Interface contacts:
Residue S87 in the first protein is in contact with residue V17 in the second protein (closest heavy-atom distance 3.1 Å).
Residue I90 in the first protein contacts residue T14 in the second protein (closest heavy-atom distance 2.8 Å).
Residue I86 in the first protein interacts with residue V17 in the second protein (closest heavy-atom distance 4.2 Å).
Residue C76 in the first protein is in contact with residue E18 in the second protein (closest heavy-atom distance 4.2 Å).
Residue R20 in the first protein is in contact with residue F28 in the second protein (closest heavy-atom distance 4.3 Å).
Residue G84 in the first protein is in contact with residue K21 in the second protein (closest heavy-atom distance 3.8 Å).
Residue C88 in the first protein contacts residue V17 in the second protein (closest heavy-atom distance 3.1 Å).
Residue N8 in the first protein is in contact with residue N30 in the second protein (closest heavy-atom distance 3.6 Å).
Residue F38 in the first protein interacts with residue F28 in the second protein (closest heavy-atom distance 3.4 Å).
Residue I86 in the first protein interacts with residue E18 in the second protein (closest heavy-atom distance 3.6 Å).
Residue E41 in the first protein is in contact with residue S25 in the second protein (closest heavy-atom distance 4.3 Å).
Residue C88 in the first protein is in contact with residue E16 in the second protein (closest heavy-atom distance 2.7 Å).
Residue R83 in the first protein contacts residue K21 in the second protein (closest heavy-atom distance 3.7 Å).
Residue Y22 in the first protein is in contact with residue L24 in the second protein (closest heavy-atom distance 4.5 Å).
Residue C5 in the first protein contacts residue W32 in the second protein (closest heavy-atom distance 4.2 Å).
Residue Y54 in the first protein interacts with residue E18 in the second protein (closest heavy-atom distance 2.9 Å).
Residue G37 in the first protein contacts residue F28 in the second protein (closest heavy-atom distance 4.4 Å).
Residue Y22 in the first protein contacts residue I26 in the second protein (closest heavy-atom distance 3.4 Å).
Residue E41 in the first protein is in contact with residue L24 in the second protein (closest heavy-atom distance 3.1 Å).
Residue W74 in the first protein interacts with residue T14 in the second protein (closest heavy-atom distance 3.1 Å).
Residue N39 in the first protein contacts residue H27 in the second protein (closest heavy-atom distance 3.1 Å).
Residue I86 in the first protein interacts with residue D19 in the second protein (closest heavy-atom distance 3.6 Å).
Residue R83 in the first protein contacts residue P22 in the second protein (closest heavy-atom distance 3.5 Å).
Residue N39 in the first protein interacts with residue S25 in the second protein (closest heavy-atom distance 4.0 Å).
Residue I86 in the first protein contacts residue S20 in the second protein (closest heavy-atom distance 3.2 Å).
Residue R83 in the first protein interacts with residue K23 in the second protein (closest heavy-atom distance 3.2 Å).
Residue S42 in the first protein contacts residue K23 in the second protein (closest heavy-atom distance 3.6 Å).
Residue C40 in the first protein interacts with residue F28 in the second protein (closest heavy-atom distance 4.3 Å).
Residue C88 in the first protein contacts residue E18 in the second protein (closest heavy-atom distance 3.1 Å).
Residue C40 in the first protein is in contact with residue I26 in the second protein (closest heavy-atom distance 3.0 Å).
Residue N25 in the first protein interacts with residue L24 in the second protein (closest heavy-atom distance 3.1 Å).
Residue C88 in the first protein is in contact with residue T15 in the second protein (closest heavy-atom distance 3.6 Å).
Residue S42 in the first protein is in contact with residue L24 in the second protein (closest heavy-atom distance 2.7 Å).
Residue T89 in the first protein contacts residue S13 in the second protein (closest heavy-atom distance 4.2 Å).
Residue W74 in the first protein is in contact with residue E16 in the second protein (closest heavy-atom distance 3.6 Å).
Residue T89 in the first protein interacts with residue T14 in the second protein (closest heavy-atom distance 3.4 Å).
Residue Y22 in the first protein contacts residue F28 in the second protein (closest heavy-atom distance 3.5 Å).
Residue F38 in the first protein contacts residue H27 in the second protein (closest heavy-atom distance 3.8 Å).
Residue C88 in the first protein interacts with residue T14 in the second protein (closest heavy-atom distance 4.3 Å).
Residue R85 in the first protein interacts with residue S20 in the second protein (closest heavy-atom distance 3.9 Å).
Residue C40 in the first protein is in contact with residue S25 in the second protein (closest heavy-atom distance 3.1 Å).
Residue Y6 in the first protein is in contact with residue W32 in the second protein (closest heavy-atom distance 3.5 Å).
Residue Y6 in the first protein contacts residue P33 in the second protein (closest heavy-atom distance 4.1 Å).
Residue R85 in the first protein interacts with residue V17 in the second protein (closest heavy-atom distance 4.0 Å).
Residue G84 in the first protein interacts with residue S20 in the second protein (closest heavy-atom distance 3.1 Å).
Residue I90 in the first protein contacts residue S13 in the second protein (closest heavy-atom distance 3.0 Å).
Residue T89 in the first protein is in contact with residue T15 in the second protein (closest heavy-atom distance 3.0 Å).
Residue L27 in the first protein interacts with residue L24 in the second protein (closest heavy-atom distance 3.9 Å).
Residue E45 in the first protein is in contact with residue K21 in the second protein (closest heavy-atom distance 3.9 Å).
Residue T89 in the first protein is in contact with residue E16 in the second protein (closest heavy-atom distance 4.3 Å).
Residue A91 in the first protein contacts residue S13 in the second protein (closest heavy-atom distance 4.3 Å).
Residue G34 in the first protein interacts with residue W32 in the second protein (closest heavy-atom distance 3.5 Å).
Residue K53 in the first protein contacts residue E18 in the second protein (closest heavy-atom distance 4.3 Å).
Residue N39 in the first protein contacts residue I26 in the second protein (closest heavy-atom distance 2.8 Å).
Residue W74 in the first protein is in contact with residue T15 in the second protein (closest heavy-atom distance 4.6 Å).
Residue R85 in the first protein interacts with residue D19 in the second protein (closest heavy-atom distance 3.6 Å).
Residue L27 in the first protein contacts residue I26 in the second protein (closest heavy-atom distance 4.1 Å).
Residue I90 in the first protein interacts with residue T15 in the second protein (closest heavy-atom distance 4.3 Å).
Residue R36 in the first protein contacts residue H27 in the second protein (closest heavy-atom distance 3.6 Å).
Residue C40 in the first protein interacts with residue L24 in the second protein (closest heavy-atom distance 3.7 Å).

The following describes two proteins that form a bound complex.

Sequence of the first protein:
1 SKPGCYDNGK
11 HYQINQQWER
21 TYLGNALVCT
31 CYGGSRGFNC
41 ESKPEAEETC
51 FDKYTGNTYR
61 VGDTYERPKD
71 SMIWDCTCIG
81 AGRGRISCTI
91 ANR

Sequence of the second protein:
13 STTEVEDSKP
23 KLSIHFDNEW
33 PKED